Sequence of chain B:
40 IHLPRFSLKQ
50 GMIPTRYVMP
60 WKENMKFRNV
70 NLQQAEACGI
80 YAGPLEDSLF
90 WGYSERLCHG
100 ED

Contacts between the two chains:
Residue P95 in chain A contacts residue L42 in chain B (closest heavy-atom distance 4.8 Å).
Residue G98 in chain A is in contact with residue H41 in chain B (closest heavy-atom distance 3.6 Å).
Residue M97 in chain A contacts residue L42 in chain B (closest heavy-atom distance 4.4 Å).
Residue M97 in chain A contacts residue I40 in chain B (closest heavy-atom distance 3.2 Å).
Residue M97 in chain A contacts residue H41 in chain B (closest heavy-atom distance 4.9 Å).
Residue H94 in chain A contacts residue L42 in chain B (closest heavy-atom distance 3.5 Å).

The following describes two proteins that form a bound complex.

Sequence of chain A:
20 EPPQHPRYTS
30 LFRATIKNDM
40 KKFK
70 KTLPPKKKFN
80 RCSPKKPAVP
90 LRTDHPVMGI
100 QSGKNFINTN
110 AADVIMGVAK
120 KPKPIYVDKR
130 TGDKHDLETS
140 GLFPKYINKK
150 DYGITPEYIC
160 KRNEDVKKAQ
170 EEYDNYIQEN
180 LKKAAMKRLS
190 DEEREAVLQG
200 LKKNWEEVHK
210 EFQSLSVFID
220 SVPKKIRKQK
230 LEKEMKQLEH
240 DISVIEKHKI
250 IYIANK